This data describes a binding interaction between two proteins.

Interface contacts:
Residue H84 in the second protein is in contact with residue T72 in the first protein (closest heavy-atom distance 3.2 Å).
Residue N9 in the second protein interacts with residue F34 in the first protein (closest heavy-atom distance 2.8 Å).
Residue N138 in the second protein contacts residue A99 in the first protein (closest heavy-atom distance 3.3 Å).
Residue T75 in the second protein interacts with residue K88 in the first protein (closest heavy-atom distance 2.6 Å).
Residue A10 in the second protein is in contact with residue D103 in the first protein (closest heavy-atom distance 3.4 Å).
Residue S87 in the second protein contacts residue C70 in the first protein (closest heavy-atom distance 3.5 Å).
Residue W78 in the second protein contacts residue T72 in the first protein (closest heavy-atom distance 3.5 Å).
Residue A2 in the second protein interacts with residue E40 in the first protein (closest heavy-atom distance 3.4 Å).
Residue L79 in the second protein interacts with residue P71 in the first protein (closest heavy-atom distance 3.3 Å).
Residue N140 in the second protein contacts residue A99 in the first protein (closest heavy-atom distance 3.5 Å).
Residue A2 in the second protein is in contact with residue R41 in the first protein (closest heavy-atom distance 3.4 Å).
Residue H84 in the second protein contacts residue P71 in the first protein (closest heavy-atom distance 3.1 Å).
Residue L7 in the second protein is in contact with residue F34 in the first protein (closest heavy-atom distance 3.3 Å).
Residue L139 in the second protein interacts with residue Q169 in the first protein (closest heavy-atom distance 3.5 Å).
Residue N140 in the second protein contacts residue P101 in the first protein (closest heavy-atom distance 3.6 Å).
Residue A70 in the second protein is in contact with residue G111 in the first protein (closest heavy-atom distance 3.2 Å).
Residue Y5 in the second protein is in contact with residue W37 in the first protein (closest heavy-atom distance 3.2 Å).
Residue P69 in the second protein contacts residue G111 in the first protein (closest heavy-atom distance 3.5 Å).
Residue R73 in the second protein is in contact with residue P87 in the first protein (closest heavy-atom distance 2.9 Å).
Residue Q249 in the second protein contacts residue R166 in the first protein (closest heavy-atom distance 2.4 Å).
Residue E3 in the second protein interacts with residue E40 in the first protein (closest heavy-atom distance 2.7 Å).
Residue F13 in the second protein interacts with residue I97 in the first protein (closest heavy-atom distance 3.5 Å).
Residue N140 in the second protein contacts residue R166 in the first protein (closest heavy-atom distance 3.2 Å).
Residue W14 in the second protein interacts with residue C93 in the first protein (closest heavy-atom distance 2.7 Å).
Residue Q249 in the second protein interacts with residue C100 in the first protein (closest heavy-atom distance 3.0 Å).
Residue R73 in the second protein contacts residue C90 in the first protein (closest heavy-atom distance 2.9 Å).
Residue N9 in the second protein is in contact with residue R105 in the first protein (closest heavy-atom distance 3.4 Å).
Residue G252 in the second protein contacts residue S190 in the first protein (closest heavy-atom distance 2.7 Å).
Residue H84 in the second protein contacts residue G73 in the first protein (closest heavy-atom distance 3.3 Å).
Residue P8 in the second protein contacts residue W37 in the first protein (closest heavy-atom distance 3.4 Å).
Residue N9 in the second protein interacts with residue D103 in the first protein (closest heavy-atom distance 3.2 Å).
Residue Q249 in the second protein is in contact with residue P101 in the first protein (closest heavy-atom distance 3.4 Å).
Residue W90 in the second protein interacts with residue P71 in the first protein (closest heavy-atom distance 2.9 Å).
Residue N138 in the second protein interacts with residue A98 in the first protein (closest heavy-atom distance 3.5 Å).
Residue R73 in the second protein contacts residue Y112 in the first protein (closest heavy-atom distance 3.2 Å).
Residue R141 in the second protein interacts with residue A98 in the first protein (closest heavy-atom distance 2.9 Å).
Residue S87 in the second protein is in contact with residue P71 in the first protein (closest heavy-atom distance 3.3 Å).
Residue R141 in the second protein contacts residue I97 in the first protein (closest heavy-atom distance 2.8 Å).
Residue R73 in the second protein is in contact with residue A110 in the first protein (closest heavy-atom distance 3.4 Å).
Residue Y5 in the second protein is in contact with residue G15 in the first protein (closest heavy-atom distance 3.1 Å).
Residue T86 in the second protein interacts with residue P68 in the first protein (closest heavy-atom distance 2.7 Å).
Residue Q249 in the second protein interacts with residue D103 in the first protein (closest heavy-atom distance 2.8 Å).
Residue T75 in the second protein interacts with residue C90 in the first protein (closest heavy-atom distance 2.9 Å).
Residue N140 in the second protein contacts residue Q169 in the first protein (closest heavy-atom distance 3.5 Å).
Residue G6 in the second protein interacts with residue F34 in the first protein (closest heavy-atom distance 3.6 Å).
Residue L251 in the second protein is in contact with residue R188 in the first protein (closest heavy-atom distance 3.4 Å).
Residue E3 in the second protein is in contact with residue R39 in the first protein (closest heavy-atom distance 3.4 Å).
Residue F13 in the second protein contacts residue A98 in the first protein (closest heavy-atom distance 3.5 Å).
Residue P69 in the second protein interacts with residue A92 in the first protein (closest heavy-atom distance 3.5 Å).
Residue S68 in the second protein is in contact with residue I91 in the first protein (closest heavy-atom distance 2.9 Å).
Residue G252 in the second protein is in contact with residue E189 in the first protein (closest heavy-atom distance 3.5 Å).
Residue S87 in the second protein is in contact with residue P68 in the first protein (closest heavy-atom distance 3.3 Å).
Residue W78 in the second protein is in contact with residue K88 in the first protein (closest heavy-atom distance 3.4 Å).
Residue W78 in the second protein contacts residue K89 in the first protein (closest heavy-atom distance 3.5 Å).
Residue N140 in the second protein is in contact with residue C100 in the first protein (closest heavy-atom distance 3.4 Å).
Residue Y5 in the second protein is in contact with residue I38 in the first protein (closest heavy-atom distance 2.9 Å).
Residue S87 in the second protein is in contact with residue V69 in the first protein (closest heavy-atom distance 3.3 Å).
Residue F4 in the second protein is in contact with residue I38 in the first protein (closest heavy-atom distance 3.0 Å).
Residue P69 in the second protein is in contact with residue L107 in the first protein (closest heavy-atom distance 3.2 Å).
Residue N140 in the second protein interacts with residue A98 in the first protein (closest heavy-atom distance 2.9 Å).

Sequence of the first protein:
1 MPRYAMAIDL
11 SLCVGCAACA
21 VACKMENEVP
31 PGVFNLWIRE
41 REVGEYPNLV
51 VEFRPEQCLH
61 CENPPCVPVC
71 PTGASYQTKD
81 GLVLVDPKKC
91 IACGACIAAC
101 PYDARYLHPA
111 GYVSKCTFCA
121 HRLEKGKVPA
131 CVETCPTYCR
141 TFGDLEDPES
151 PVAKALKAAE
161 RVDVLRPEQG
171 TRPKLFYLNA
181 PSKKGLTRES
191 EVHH

Sequence of the second protein:
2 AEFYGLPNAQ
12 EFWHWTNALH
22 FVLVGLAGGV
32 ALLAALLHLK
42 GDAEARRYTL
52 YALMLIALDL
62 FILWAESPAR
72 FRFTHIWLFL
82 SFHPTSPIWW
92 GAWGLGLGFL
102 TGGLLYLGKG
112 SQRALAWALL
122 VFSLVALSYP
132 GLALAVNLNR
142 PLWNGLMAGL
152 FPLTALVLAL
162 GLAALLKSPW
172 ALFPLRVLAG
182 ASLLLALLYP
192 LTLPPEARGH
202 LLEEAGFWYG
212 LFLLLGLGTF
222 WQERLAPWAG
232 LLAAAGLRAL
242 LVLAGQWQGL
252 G